This data describes a binding interaction between two proteins.

Sequence of protein 1:
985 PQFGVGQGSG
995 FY

Sequence of protein 2:
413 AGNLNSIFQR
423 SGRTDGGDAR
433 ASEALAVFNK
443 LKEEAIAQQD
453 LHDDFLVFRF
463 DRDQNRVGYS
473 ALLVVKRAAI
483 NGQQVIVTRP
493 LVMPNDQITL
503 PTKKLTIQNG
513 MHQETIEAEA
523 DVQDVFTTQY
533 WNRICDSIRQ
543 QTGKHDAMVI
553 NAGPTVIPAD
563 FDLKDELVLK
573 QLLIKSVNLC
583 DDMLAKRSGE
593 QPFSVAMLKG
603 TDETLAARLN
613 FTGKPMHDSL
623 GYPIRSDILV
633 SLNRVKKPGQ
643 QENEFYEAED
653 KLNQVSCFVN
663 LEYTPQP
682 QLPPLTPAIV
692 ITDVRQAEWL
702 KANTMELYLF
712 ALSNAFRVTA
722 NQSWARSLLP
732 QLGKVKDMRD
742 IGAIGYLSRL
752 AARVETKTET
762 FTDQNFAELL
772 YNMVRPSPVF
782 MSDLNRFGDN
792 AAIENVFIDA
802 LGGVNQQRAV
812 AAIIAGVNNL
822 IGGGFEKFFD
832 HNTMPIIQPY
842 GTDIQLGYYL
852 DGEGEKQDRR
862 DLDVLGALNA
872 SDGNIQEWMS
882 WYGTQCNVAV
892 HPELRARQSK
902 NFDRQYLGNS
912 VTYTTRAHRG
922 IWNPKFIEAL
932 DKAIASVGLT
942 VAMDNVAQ

Residue-level contacts at the interface:
Residue N806 in protein 2 contacts residue G988 in protein 1 (closest heavy-atom distance 3.3 Å).
Residue I794 in protein 2 is in contact with residue F995 in protein 1 (closest heavy-atom distance 4.1 Å).
Residue K588 in protein 2 is in contact with residue G994 in protein 1 (closest heavy-atom distance 3.0 Å).
Residue W533 in protein 2 interacts with residue G992 in protein 1 (closest heavy-atom distance 4.1 Å).
Residue R787 in protein 2 interacts with residue V989 in protein 1 (closest heavy-atom distance 3.2 Å).
Residue T530 in protein 2 contacts residue G990 in protein 1 (closest heavy-atom distance 3.5 Å).
Residue D800 in protein 2 is in contact with residue F987 in protein 1 (closest heavy-atom distance 3.8 Å).
Residue M585 in protein 2 is in contact with residue S993 in protein 1 (closest heavy-atom distance 3.1 Å).
Residue I552 in protein 2 interacts with residue G994 in protein 1 (closest heavy-atom distance 4.6 Å).
Residue N553 in protein 2 contacts residue S993 in protein 1 (closest heavy-atom distance 3.9 Å).
Residue M585 in protein 2 is in contact with residue G994 in protein 1 (closest heavy-atom distance 4.5 Å).
Residue G803 in protein 2 is in contact with residue F987 in protein 1 (closest heavy-atom distance 3.1 Å).
Residue R809 in protein 2 is in contact with residue Y996 in protein 1 (closest heavy-atom distance 3.5 Å).
Residue V551 in protein 2 interacts with residue G992 in protein 1 (closest heavy-atom distance 3.9 Å).
Residue V805 in protein 2 contacts residue F987 in protein 1 (closest heavy-atom distance 4.4 Å).
Residue I552 in protein 2 interacts with residue S993 in protein 1 (closest heavy-atom distance 4.5 Å).
Residue N553 in protein 2 is in contact with residue Q991 in protein 1 (closest heavy-atom distance 3.1 Å).
Residue G804 in protein 2 interacts with residue F987 in protein 1 (closest heavy-atom distance 3.6 Å).
Residue L802 in protein 2 interacts with residue F987 in protein 1 (closest heavy-atom distance 3.5 Å).
Residue R787 in protein 2 contacts residue Q986 in protein 1 (closest heavy-atom distance 3.3 Å).
Residue G804 in protein 2 contacts residue G988 in protein 1 (closest heavy-atom distance 4.7 Å).
Residue W533 in protein 2 is in contact with residue Q991 in protein 1 (closest heavy-atom distance 3.3 Å).
Residue T530 in protein 2 is in contact with residue V989 in protein 1 (closest heavy-atom distance 4.5 Å).
Residue P840 in protein 2 contacts residue F987 in protein 1 (closest heavy-atom distance 4.6 Å).
Residue D800 in protein 2 contacts residue G988 in protein 1 (closest heavy-atom distance 2.8 Å).
Residue T530 in protein 2 is in contact with residue Q991 in protein 1 (closest heavy-atom distance 3.8 Å).
Residue D800 in protein 2 interacts with residue V989 in protein 1 (closest heavy-atom distance 4.1 Å).
Residue N806 in protein 2 interacts with residue F987 in protein 1 (closest heavy-atom distance 4.7 Å).
Residue A810 in protein 2 interacts with residue Y996 in protein 1 (closest heavy-atom distance 4.9 Å).
Residue A793 in protein 2 contacts residue F995 in protein 1 (closest heavy-atom distance 3.0 Å).
Residue H919 in protein 2 contacts residue Q986 in protein 1 (closest heavy-atom distance 4.7 Å).
Residue V797 in protein 2 is in contact with residue F995 in protein 1 (closest heavy-atom distance 3.6 Å).
Residue I552 in protein 2 is in contact with residue G992 in protein 1 (closest heavy-atom distance 3.4 Å).
Residue N806 in protein 2 is in contact with residue Y996 in protein 1 (closest heavy-atom distance 3.1 Å).
Residue G803 in protein 2 is in contact with residue G988 in protein 1 (closest heavy-atom distance 4.4 Å).
Residue K588 in protein 2 contacts residue F995 in protein 1 (closest heavy-atom distance 3.4 Å).
Residue A813 in protein 2 contacts residue F995 in protein 1 (closest heavy-atom distance 4.3 Å).
Residue D800 in protein 2 contacts residue Y996 in protein 1 (closest heavy-atom distance 4.9 Å).
Residue M706 in protein 2 interacts with residue F995 in protein 1 (closest heavy-atom distance 4.2 Å).
Residue K588 in protein 2 contacts residue Y996 in protein 1 (closest heavy-atom distance 4.8 Å).
Residue N553 in protein 2 is in contact with residue G990 in protein 1 (closest heavy-atom distance 4.9 Å).
Residue I799 in protein 2 interacts with residue F987 in protein 1 (closest heavy-atom distance 3.6 Å).
Residue R787 in protein 2 contacts residue F987 in protein 1 (closest heavy-atom distance 4.7 Å).
Residue M585 in protein 2 contacts residue F995 in protein 1 (closest heavy-atom distance 4.0 Å).
Residue N553 in protein 2 interacts with residue G992 in protein 1 (closest heavy-atom distance 2.8 Å).
Residue V805 in protein 2 interacts with residue G988 in protein 1 (closest heavy-atom distance 4.6 Å).